Sequence of protein 1:
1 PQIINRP

Sequence of protein 2:
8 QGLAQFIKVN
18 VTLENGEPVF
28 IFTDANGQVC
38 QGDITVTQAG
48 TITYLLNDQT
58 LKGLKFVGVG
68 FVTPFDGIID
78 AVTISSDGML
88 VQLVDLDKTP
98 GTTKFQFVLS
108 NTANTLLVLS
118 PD

These two protein chains interact to form a complex.

Contacts between the two chains:
Residue K101 in protein 2 is in contact with residue P1 in protein 1 (closest heavy-atom distance 3.4 Å).
Residue T100 in protein 2 contacts residue Q2 in protein 1 (closest heavy-atom distance 3.1 Å).
Residue G39 in protein 2 contacts residue P1 in protein 1 (closest heavy-atom distance 3.7 Å).
Residue T100 in protein 2 interacts with residue I3 in protein 1 (closest heavy-atom distance 2.6 Å).
Residue K101 in protein 2 is in contact with residue Q2 in protein 1 (closest heavy-atom distance 3.4 Å).
Residue T42 in protein 2 is in contact with residue I4 in protein 1 (closest heavy-atom distance 3.4 Å).
Residue D94 in protein 2 is in contact with residue P7 in protein 1 (closest heavy-atom distance 3.1 Å).
Residue T42 in protein 2 contacts residue R6 in protein 1 (closest heavy-atom distance 3.9 Å).
Residue V43 in protein 2 contacts residue N5 in protein 1 (closest heavy-atom distance 3.5 Å).
Residue V43 in protein 2 is in contact with residue I3 in protein 1 (closest heavy-atom distance 4.2 Å).
Residue T44 in protein 2 contacts residue P7 in protein 1 (closest heavy-atom distance 4.8 Å).
Residue T99 in protein 2 contacts residue N5 in protein 1 (closest heavy-atom distance 4.8 Å).
Residue D94 in protein 2 interacts with residue R6 in protein 1 (closest heavy-atom distance 3.4 Å).
Residue F102 in protein 2 contacts residue I3 in protein 1 (closest heavy-atom distance 3.5 Å).
Residue Y51 in protein 2 interacts with residue I3 in protein 1 (closest heavy-atom distance 4.3 Å).
Residue G98 in protein 2 is in contact with residue I4 in protein 1 (closest heavy-atom distance 3.7 Å).
Residue D92 in protein 2 is in contact with residue N5 in protein 1 (closest heavy-atom distance 2.5 Å).
Residue T44 in protein 2 interacts with residue R6 in protein 1 (closest heavy-atom distance 3.4 Å).
Residue T99 in protein 2 contacts residue I4 in protein 1 (closest heavy-atom distance 3.0 Å).
Residue T96 in protein 2 is in contact with residue N5 in protein 1 (closest heavy-atom distance 3.1 Å).
Residue G74 in protein 2 contacts residue N5 in protein 1 (closest heavy-atom distance 4.8 Å).
Residue I41 in protein 2 is in contact with residue I4 in protein 1 (closest heavy-atom distance 2.9 Å).
Residue F104 in protein 2 contacts residue P1 in protein 1 (closest heavy-atom distance 4.0 Å).
Residue P97 in protein 2 contacts residue P7 in protein 1 (closest heavy-atom distance 4.0 Å).
Residue I41 in protein 2 contacts residue Q2 in protein 1 (closest heavy-atom distance 3.0 Å).
Residue T99 in protein 2 interacts with residue Q2 in protein 1 (closest heavy-atom distance 3.4 Å).
Residue I41 in protein 2 interacts with residue I3 in protein 1 (closest heavy-atom distance 3.5 Å).
Residue T96 in protein 2 is in contact with residue P7 in protein 1 (closest heavy-atom distance 4.5 Å).
Residue Q45 in protein 2 contacts residue R6 in protein 1 (closest heavy-atom distance 4.7 Å).
Residue D92 in protein 2 interacts with residue I3 in protein 1 (closest heavy-atom distance 3.7 Å).
Residue D40 in protein 2 interacts with residue Q2 in protein 1 (closest heavy-atom distance 3.1 Å).
Residue I49 in protein 2 contacts residue I3 in protein 1 (closest heavy-atom distance 3.5 Å).
Residue G39 in protein 2 contacts residue Q2 in protein 1 (closest heavy-atom distance 4.7 Å).
Residue L90 in protein 2 contacts residue I3 in protein 1 (closest heavy-atom distance 4.9 Å).
Residue Q103 in protein 2 contacts residue P1 in protein 1 (closest heavy-atom distance 4.7 Å).
Residue I75 in protein 2 is in contact with residue I3 in protein 1 (closest heavy-atom distance 4.0 Å).
Residue I75 in protein 2 interacts with residue N5 in protein 1 (closest heavy-atom distance 2.9 Å).
Residue P118 in protein 2 is in contact with residue P1 in protein 1 (closest heavy-atom distance 4.6 Å).
Residue I76 in protein 2 is in contact with residue N5 in protein 1 (closest heavy-atom distance 4.9 Å).
Residue F29 in protein 2 is in contact with residue P1 in protein 1 (closest heavy-atom distance 4.0 Å).
Residue V43 in protein 2 interacts with residue I4 in protein 1 (closest heavy-atom distance 2.7 Å).
Residue V43 in protein 2 is in contact with residue P7 in protein 1 (closest heavy-atom distance 4.7 Å).
Residue F102 in protein 2 interacts with residue Q2 in protein 1 (closest heavy-atom distance 4.6 Å).
Residue T99 in protein 2 is in contact with residue I3 in protein 1 (closest heavy-atom distance 3.2 Å).
Residue F102 in protein 2 interacts with residue P1 in protein 1 (closest heavy-atom distance 2.9 Å).
Residue K95 in protein 2 is in contact with residue P7 in protein 1 (closest heavy-atom distance 3.3 Å).
Residue I76 in protein 2 is in contact with residue I3 in protein 1 (closest heavy-atom distance 4.3 Å).
Residue V43 in protein 2 is in contact with residue R6 in protein 1 (closest heavy-atom distance 2.8 Å).
Residue S117 in protein 2 is in contact with residue P1 in protein 1 (closest heavy-atom distance 4.6 Å).
Residue G98 in protein 2 contacts residue N5 in protein 1 (closest heavy-atom distance 2.9 Å).
Residue D40 in protein 2 is in contact with residue P1 in protein 1 (closest heavy-atom distance 3.6 Å).
Residue K101 in protein 2 is in contact with residue I3 in protein 1 (closest heavy-atom distance 4.9 Å).
Residue P97 in protein 2 interacts with residue N5 in protein 1 (closest heavy-atom distance 3.8 Å).
Residue G98 in protein 2 is in contact with residue I3 in protein 1 (closest heavy-atom distance 4.0 Å).
Residue T100 in protein 2 interacts with residue P1 in protein 1 (closest heavy-atom distance 4.0 Å).
Residue D94 in protein 2 interacts with residue N5 in protein 1 (closest heavy-atom distance 3.4 Å).